Sequence of chain B:
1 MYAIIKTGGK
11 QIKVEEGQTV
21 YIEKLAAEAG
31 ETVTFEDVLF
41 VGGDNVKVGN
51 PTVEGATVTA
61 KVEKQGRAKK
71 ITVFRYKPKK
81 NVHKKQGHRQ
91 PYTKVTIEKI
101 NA

Contacts between the two chains:
Residue G24 in chain A contacts residue N81 in chain B (closest heavy-atom distance 3.8 Å).
Residue K29 in chain A contacts residue N81 in chain B (closest heavy-atom distance 3.5 Å).
Residue S25 in chain A contacts residue H83 in chain B (closest heavy-atom distance 3.2 Å).
Residue I23 in chain A is in contact with residue N81 in chain B (closest heavy-atom distance 3.4 Å).
Residue I23 in chain A interacts with residue H83 in chain B (closest heavy-atom distance 3.6 Å).
Residue G24 in chain A contacts residue H83 in chain B (closest heavy-atom distance 3.7 Å).

The following describes two proteins that form a bound complex.

Sequence of chain A:
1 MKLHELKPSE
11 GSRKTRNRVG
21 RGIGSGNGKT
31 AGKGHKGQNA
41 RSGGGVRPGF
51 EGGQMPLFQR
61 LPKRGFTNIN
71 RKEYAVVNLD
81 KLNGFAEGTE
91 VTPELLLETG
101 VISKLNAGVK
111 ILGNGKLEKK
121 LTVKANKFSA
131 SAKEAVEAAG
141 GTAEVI